Sequence of the first protein:
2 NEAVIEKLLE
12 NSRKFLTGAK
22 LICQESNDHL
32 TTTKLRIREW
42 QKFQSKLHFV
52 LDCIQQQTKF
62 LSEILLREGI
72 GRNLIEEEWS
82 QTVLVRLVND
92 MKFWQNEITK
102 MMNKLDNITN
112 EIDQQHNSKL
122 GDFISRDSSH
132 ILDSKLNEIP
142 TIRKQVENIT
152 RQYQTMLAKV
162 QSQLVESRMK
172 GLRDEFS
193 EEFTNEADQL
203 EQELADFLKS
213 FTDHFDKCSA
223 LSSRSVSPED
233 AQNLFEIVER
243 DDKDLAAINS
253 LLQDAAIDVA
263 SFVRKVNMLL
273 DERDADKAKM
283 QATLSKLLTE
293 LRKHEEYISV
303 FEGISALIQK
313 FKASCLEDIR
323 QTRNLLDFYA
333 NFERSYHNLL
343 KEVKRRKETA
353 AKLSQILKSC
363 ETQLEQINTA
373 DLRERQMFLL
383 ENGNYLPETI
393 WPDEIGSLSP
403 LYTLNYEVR

The following describes two proteins that form a bound complex.

Contacts between the two chains:
Residue N384 in the first protein interacts with residue N340 in the second protein (closest heavy-atom distance 3.0 Å).
Residue I397 in the first protein contacts residue R348 in the second protein (closest heavy-atom distance 3.3 Å).
Residue F380 in the first protein contacts residue L341 in the second protein (closest heavy-atom distance 3.5 Å).
Residue R347 in the first protein is in contact with residue D373 in the second protein (closest heavy-atom distance 3.0 Å).
Residue R348 in the first protein is in contact with residue E396 in the second protein (closest heavy-atom distance 3.5 Å).
Residue F124 in the first protein is in contact with residue I392 in the second protein (closest heavy-atom distance 3.2 Å).
Residue R377 in the first protein contacts residue R348 in the second protein (closest heavy-atom distance 3.0 Å).
Residue E396 in the first protein interacts with residue R411 in the second protein (closest heavy-atom distance 2.6 Å).
Residue R348 in the first protein contacts residue R377 in the second protein (closest heavy-atom distance 3.2 Å).
Residue L366 in the first protein is in contact with residue I358 in the second protein (closest heavy-atom distance 3.4 Å).
Residue R411 in the first protein is in contact with residue S401 in the second protein (closest heavy-atom distance 2.6 Å).
Residue R411 in the first protein interacts with residue P402 in the second protein (closest heavy-atom distance 2.8 Å).
Residue N407 in the first protein interacts with residue N407 in the second protein (closest heavy-atom distance 2.4 Å).
Residue S337 in the first protein interacts with residue N384 in the second protein (closest heavy-atom distance 2.7 Å).
Residue R411 in the first protein interacts with residue E396 in the second protein (closest heavy-atom distance 2.5 Å).
Residue E112 in the first protein interacts with residue I392 in the second protein (closest heavy-atom distance 3.4 Å).
Residue L355 in the first protein contacts residue I369 in the second protein (closest heavy-atom distance 3.4 Å).
Residue T405 in the first protein interacts with residue E409 in the second protein (closest heavy-atom distance 2.7 Å).
Residue E376 in the first protein contacts residue R347 in the second protein (closest heavy-atom distance 3.2 Å).
Residue L403 in the first protein contacts residue R411 in the second protein (closest heavy-atom distance 2.8 Å).
Residue T405 in the first protein contacts residue N407 in the second protein (closest heavy-atom distance 3.6 Å).
Residue Q365 in the first protein contacts residue I358 in the second protein (closest heavy-atom distance 3.2 Å).
Residue D373 in the first protein contacts residue R347 in the second protein (closest heavy-atom distance 2.4 Å).
Residue L359 in the first protein contacts residue C362 in the second protein (closest heavy-atom distance 3.4 Å).
Residue I392 in the first protein is in contact with residue F124 in the second protein (closest heavy-atom distance 3.4 Å).
Residue F380 in the first protein contacts residue E344 in the second protein (closest heavy-atom distance 3.1 Å).
Residue V410 in the first protein is in contact with residue L403 in the second protein (closest heavy-atom distance 3.4 Å).
Residue P389 in the first protein is in contact with residue F124 in the second protein (closest heavy-atom distance 3.5 Å).
Residue W393 in the first protein contacts residue V345 in the second protein (closest heavy-atom distance 2.9 Å).
Residue C362 in the first protein interacts with residue I358 in the second protein (closest heavy-atom distance 3.6 Å).
Residue Y387 in the first protein contacts residue N333 in the second protein (closest heavy-atom distance 3.0 Å).
Residue N384 in the first protein contacts residue S337 in the second protein (closest heavy-atom distance 2.7 Å).
Residue R347 in the first protein is in contact with residue E376 in the second protein (closest heavy-atom distance 3.2 Å).
Residue S401 in the first protein contacts residue R411 in the second protein (closest heavy-atom distance 2.7 Å).
Residue S399 in the first protein is in contact with residue R411 in the second protein (closest heavy-atom distance 3.5 Å).
Residue Y387 in the first protein interacts with residue S337 in the second protein (closest heavy-atom distance 3.5 Å).
Residue F380 in the first protein is in contact with residue N340 in the second protein (closest heavy-atom distance 3.0 Å).
Residue E344 in the first protein interacts with residue F380 in the second protein (closest heavy-atom distance 3.4 Å).
Residue L403 in the first protein is in contact with residue V410 in the second protein (closest heavy-atom distance 3.2 Å).
Residue Y387 in the first protein is in contact with residue F334 in the second protein (closest heavy-atom distance 3.3 Å).
Residue D373 in the first protein is in contact with residue T351 in the second protein (closest heavy-atom distance 3.6 Å).
Residue Y404 in the first protein interacts with residue L355 in the second protein (closest heavy-atom distance 3.6 Å).
Residue R348 in the first protein contacts residue W393 in the second protein (closest heavy-atom distance 3.4 Å).
Residue L388 in the first protein is in contact with residue Y338 in the second protein (closest heavy-atom distance 3.5 Å).
Residue L359 in the first protein is in contact with residue L366 in the second protein (closest heavy-atom distance 3.5 Å).
Residue N407 in the first protein contacts residue T405 in the second protein (closest heavy-atom distance 3.3 Å).
Residue R411 in the first protein interacts with residue L403 in the second protein (closest heavy-atom distance 2.8 Å).
Residue L366 in the first protein contacts residue L359 in the second protein (closest heavy-atom distance 3.4 Å).
Residue R377 in the first protein contacts residue R347 in the second protein (closest heavy-atom distance 3.5 Å).
Residue E396 in the first protein contacts residue R348 in the second protein (closest heavy-atom distance 2.9 Å).
Residue P402 in the first protein is in contact with residue R411 in the second protein (closest heavy-atom distance 2.9 Å).
Residue L403 in the first protein contacts residue L355 in the second protein (closest heavy-atom distance 3.3 Å).
Residue T391 in the first protein interacts with residue F124 in the second protein (closest heavy-atom distance 3.4 Å).
Residue I392 in the first protein interacts with residue E112 in the second protein (closest heavy-atom distance 2.7 Å).
Residue W393 in the first protein is in contact with residue R348 in the second protein (closest heavy-atom distance 3.2 Å).
Residue N386 in the first protein contacts residue F330 in the second protein (closest heavy-atom distance 3.4 Å).
Residue I358 in the first protein interacts with residue Q365 in the second protein (closest heavy-atom distance 3.0 Å).
Residue E409 in the first protein interacts with residue T405 in the second protein (closest heavy-atom distance 3.0 Å).
Residue T405 in the first protein interacts with residue Y408 in the second protein (closest heavy-atom distance 3.1 Å).
Residue Y408 in the first protein is in contact with residue T405 in the second protein (closest heavy-atom distance 3.2 Å).

Sequence of the second protein:
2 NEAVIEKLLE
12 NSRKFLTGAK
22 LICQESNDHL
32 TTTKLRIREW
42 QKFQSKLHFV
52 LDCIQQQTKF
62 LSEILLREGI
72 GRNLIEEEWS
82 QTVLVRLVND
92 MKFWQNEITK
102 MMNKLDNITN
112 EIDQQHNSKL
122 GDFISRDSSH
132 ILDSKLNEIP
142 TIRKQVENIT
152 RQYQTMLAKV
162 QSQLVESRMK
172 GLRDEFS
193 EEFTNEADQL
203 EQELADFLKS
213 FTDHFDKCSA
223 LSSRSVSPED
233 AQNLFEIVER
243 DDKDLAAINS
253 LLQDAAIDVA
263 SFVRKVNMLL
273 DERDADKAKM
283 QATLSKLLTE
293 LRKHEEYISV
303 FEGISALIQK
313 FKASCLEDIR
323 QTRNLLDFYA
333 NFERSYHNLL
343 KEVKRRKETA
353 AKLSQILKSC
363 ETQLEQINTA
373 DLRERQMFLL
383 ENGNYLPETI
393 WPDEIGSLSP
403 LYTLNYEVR